Sequence of chain A:
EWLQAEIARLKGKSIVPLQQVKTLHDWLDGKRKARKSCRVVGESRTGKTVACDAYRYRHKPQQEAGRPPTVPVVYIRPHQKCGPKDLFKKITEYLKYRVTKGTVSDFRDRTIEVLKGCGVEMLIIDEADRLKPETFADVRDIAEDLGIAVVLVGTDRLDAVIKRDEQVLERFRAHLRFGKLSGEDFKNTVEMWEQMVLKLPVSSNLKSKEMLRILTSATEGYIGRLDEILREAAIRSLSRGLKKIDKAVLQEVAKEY

These two protein chains interact to form a complex.

Residue-level contacts at the interface:
Residue S200 in chain A is in contact with residue G14 in chain B (closest heavy-atom distance 3.4 Å).
Residue S200 in chain A interacts with residue Y13 in chain B (closest heavy-atom distance 4.8 Å).
Residue G201 in chain A interacts with residue Y13 in chain B (closest heavy-atom distance 4.7 Å).
Residue R231 in chain A interacts with residue E11 in chain B (closest heavy-atom distance 3.0 Å).
Residue K227 in chain A contacts residue E11 in chain B (closest heavy-atom distance 2.5 Å).

Sequence of chain B:
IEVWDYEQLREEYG